Sequence of the first protein:
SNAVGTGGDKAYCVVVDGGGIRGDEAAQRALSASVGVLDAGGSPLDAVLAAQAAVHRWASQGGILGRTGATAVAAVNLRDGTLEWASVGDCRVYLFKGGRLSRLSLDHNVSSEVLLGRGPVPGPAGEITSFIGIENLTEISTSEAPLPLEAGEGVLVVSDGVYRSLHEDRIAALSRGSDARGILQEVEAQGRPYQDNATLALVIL

These two protein chains interact to form a complex.

Sequence of the second protein:
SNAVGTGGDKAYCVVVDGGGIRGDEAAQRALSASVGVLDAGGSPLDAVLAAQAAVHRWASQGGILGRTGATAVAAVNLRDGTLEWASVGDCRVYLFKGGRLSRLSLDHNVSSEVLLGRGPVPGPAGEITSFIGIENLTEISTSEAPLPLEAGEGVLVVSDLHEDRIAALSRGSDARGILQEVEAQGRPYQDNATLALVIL

Residue-level contacts at the interface:
Residue R182 in the first protein interacts with residue D174 in the second protein (closest heavy-atom distance 2.8 Å).
Residue D41 in the first protein contacts residue S1 in the second protein (closest heavy-atom distance 2.8 Å).
Residue L206 in the first protein contacts residue R182 in the second protein (closest heavy-atom distance 3.4 Å).
Residue H172 in the first protein contacts residue D9 in the second protein (closest heavy-atom distance 3.1 Å).
Residue T6 in the first protein interacts with residue H172 in the second protein (closest heavy-atom distance 3.6 Å).
Residue T6 in the first protein interacts with residue N2 in the second protein (closest heavy-atom distance 2.7 Å).
Residue L33 in the first protein contacts residue V37 in the second protein (closest heavy-atom distance 3.7 Å).
Residue I210 in the first protein contacts residue R175 in the second protein (closest heavy-atom distance 3.0 Å).
Residue N2 in the first protein interacts with residue G5 in the second protein (closest heavy-atom distance 3.1 Å).
Residue D41 in the first protein interacts with residue L33 in the second protein (closest heavy-atom distance 3.6 Å).
Residue A3 in the first protein interacts with residue G5 in the second protein (closest heavy-atom distance 3.9 Å).
Residue N2 in the first protein interacts with residue T6 in the second protein (closest heavy-atom distance 2.6 Å).
Residue I176 in the first protein contacts residue A179 in the second protein (closest heavy-atom distance 3.2 Å).
Residue V4 in the first protein is in contact with residue A3 in the second protein (closest heavy-atom distance 3.2 Å).
Residue D41 in the first protein is in contact with residue Q30 in the second protein (closest heavy-atom distance 3.4 Å).
Residue G5 in the first protein is in contact with residue N2 in the second protein (closest heavy-atom distance 3.2 Å).
Residue G8 in the first protein is in contact with residue H172 in the second protein (closest heavy-atom distance 2.6 Å).
Residue L211 in the first protein interacts with residue R175 in the second protein (closest heavy-atom distance 3.7 Å).
Residue Q30 in the first protein contacts residue D41 in the second protein (closest heavy-atom distance 3.6 Å).
Residue A179 in the first protein interacts with residue I176 in the second protein (closest heavy-atom distance 3.3 Å).
Residue R175 in the first protein is in contact with residue I210 in the second protein (closest heavy-atom distance 3.9 Å).
Residue T6 in the first protein is in contact with residue S1 in the second protein (closest heavy-atom distance 3.0 Å).
Residue S1 in the first protein interacts with residue T6 in the second protein (closest heavy-atom distance 3.2 Å).
Residue I176 in the first protein is in contact with residue L180 in the second protein (closest heavy-atom distance 2.7 Å).
Residue R175 in the first protein is in contact with residue L81 in the second protein (closest heavy-atom distance 3.8 Å).
Residue D174 in the first protein is in contact with residue T6 in the second protein (closest heavy-atom distance 3.3 Å).
Residue D9 in the first protein interacts with residue L171 in the second protein (closest heavy-atom distance 3.0 Å).
Residue R187 in the first protein contacts residue D185 in the second protein (closest heavy-atom distance 3.7 Å).
Residue L180 in the first protein is in contact with residue R175 in the second protein (closest heavy-atom distance 3.5 Å).
Residue R175 in the first protein is in contact with residue S181 in the second protein (closest heavy-atom distance 3.5 Å).
Residue D174 in the first protein is in contact with residue L81 in the second protein (closest heavy-atom distance 3.7 Å).
Residue R175 in the first protein contacts residue L211 in the second protein (closest heavy-atom distance 2.7 Å).
Residue L81 in the first protein contacts residue R175 in the second protein (closest heavy-atom distance 3.9 Å).
Residue V4 in the first protein is in contact with residue V4 in the second protein (closest heavy-atom distance 2.8 Å).
Residue R175 in the first protein is in contact with residue T6 in the second protein (closest heavy-atom distance 3.6 Å).
Residue S1 in the first protein contacts residue D41 in the second protein (closest heavy-atom distance 2.6 Å).
Residue G38 in the first protein interacts with residue S34 in the second protein (closest heavy-atom distance 3.8 Å).
Residue S34 in the first protein is in contact with residue G38 in the second protein (closest heavy-atom distance 3.1 Å).
Residue A204 in the first protein contacts residue R182 in the second protein (closest heavy-atom distance 3.8 Å).
Residue S181 in the first protein interacts with residue D174 in the second protein (closest heavy-atom distance 3.0 Å).
Residue R187 in the first protein is in contact with residue R187 in the second protein (closest heavy-atom distance 2.8 Å).
Residue R175 in the first protein contacts residue L180 in the second protein (closest heavy-atom distance 3.5 Å).
Residue E173 in the first protein interacts with residue L81 in the second protein (closest heavy-atom distance 3.5 Å).
Residue L180 in the first protein interacts with residue I176 in the second protein (closest heavy-atom distance 2.8 Å).
Residue G188 in the first protein interacts with residue R187 in the second protein (closest heavy-atom distance 3.5 Å).
Residue R187 in the first protein interacts with residue A186 in the second protein (closest heavy-atom distance 2.9 Å).
Residue A42 in the first protein is in contact with residue Q30 in the second protein (closest heavy-atom distance 3.9 Å).
Residue R182 in the first protein contacts residue E194 in the second protein (closest heavy-atom distance 3.9 Å).
Residue E194 in the first protein is in contact with residue R182 in the second protein (closest heavy-atom distance 3.7 Å).
Residue G7 in the first protein contacts residue H172 in the second protein (closest heavy-atom distance 3.8 Å).
Residue A179 in the first protein is in contact with residue R175 in the second protein (closest heavy-atom distance 3.5 Å).
Residue S181 in the first protein interacts with residue R175 in the second protein (closest heavy-atom distance 3.7 Å).
Residue R182 in the first protein is in contact with residue L206 in the second protein (closest heavy-atom distance 3.6 Å).
Residue L33 in the first protein is in contact with residue D41 in the second protein (closest heavy-atom distance 3.7 Å).
Residue E173 in the first protein contacts residue D9 in the second protein (closest heavy-atom distance 2.7 Å).
Residue A186 in the first protein contacts residue A186 in the second protein (closest heavy-atom distance 2.7 Å).
Residue S1 in the first protein is in contact with residue G7 in the second protein (closest heavy-atom distance 3.9 Å).
Residue A3 in the first protein interacts with residue V4 in the second protein (closest heavy-atom distance 3.1 Å).
Residue Q30 in the first protein interacts with residue A42 in the second protein (closest heavy-atom distance 3.7 Å).
Residue I176 in the first protein contacts residue R182 in the second protein (closest heavy-atom distance 3.4 Å).